These two protein chains interact to form a complex.

Interface contacts:
Residue I33 in the second protein is in contact with residue S53 in the first protein (closest heavy-atom distance 2.7 Å).
Residue S53 in the second protein is in contact with residue I33 in the first protein (closest heavy-atom distance 3.1 Å).
Residue I55 in the second protein interacts with residue I58 in the first protein (closest heavy-atom distance 4.5 Å).
Residue S16 in the second protein contacts residue I58 in the first protein (closest heavy-atom distance 4.2 Å).
Residue H34 in the second protein interacts with residue D49 in the first protein (closest heavy-atom distance 3.5 Å).
Residue L36 in the second protein contacts residue I58 in the first protein (closest heavy-atom distance 4.7 Å).
Residue F99 in the second protein is in contact with residue N57 in the first protein (closest heavy-atom distance 4.4 Å).
Residue H34 in the second protein contacts residue H34 in the first protein (closest heavy-atom distance 3.2 Å).
Residue W13 in the second protein contacts residue N57 in the first protein (closest heavy-atom distance 4.2 Å).
Residue F52 in the second protein contacts residue I33 in the first protein (closest heavy-atom distance 4.4 Å).
Residue I33 in the second protein interacts with residue F50 in the first protein (closest heavy-atom distance 4.8 Å).
Residue I58 in the second protein interacts with residue W13 in the first protein (closest heavy-atom distance 3.5 Å).
Residue F52 in the second protein is in contact with residue I58 in the first protein (closest heavy-atom distance 4.4 Å).
Residue W13 in the second protein contacts residue I58 in the first protein (closest heavy-atom distance 3.5 Å).
Residue I58 in the second protein contacts residue F52 in the first protein (closest heavy-atom distance 4.4 Å).
Residue I33 in the second protein contacts residue I48 in the first protein (closest heavy-atom distance 4.5 Å).
Residue I33 in the second protein contacts residue F52 in the first protein (closest heavy-atom distance 3.5 Å).
Residue N57 in the second protein is in contact with residue W13 in the first protein (closest heavy-atom distance 4.2 Å).
Residue D49 in the second protein interacts with residue H34 in the first protein (closest heavy-atom distance 3.5 Å).
Residue G59 in the second protein interacts with residue I33 in the first protein (closest heavy-atom distance 4.2 Å).
Residue I58 in the second protein contacts residue I33 in the first protein (closest heavy-atom distance 3.2 Å).
Residue D49 in the second protein interacts with residue I33 in the first protein (closest heavy-atom distance 3.6 Å).
Residue N57 in the second protein contacts residue F99 in the first protein (closest heavy-atom distance 4.4 Å).
Residue Q9 in the second protein is in contact with residue F99 in the first protein (closest heavy-atom distance 4.5 Å).
Residue I33 in the second protein is in contact with residue D49 in the first protein (closest heavy-atom distance 2.7 Å).
Residue I58 in the second protein interacts with residue S16 in the first protein (closest heavy-atom distance 4.2 Å).
Residue I33 in the second protein contacts residue I58 in the first protein (closest heavy-atom distance 4.2 Å).
Residue F99 in the second protein is in contact with residue I55 in the first protein (closest heavy-atom distance 3.6 Å).
Residue I55 in the second protein interacts with residue F99 in the first protein (closest heavy-atom distance 3.6 Å).
Residue F99 in the second protein is in contact with residue Q9 in the first protein (closest heavy-atom distance 4.5 Å).
Residue I58 in the second protein is in contact with residue L36 in the first protein (closest heavy-atom distance 4.7 Å).

Sequence of the first protein:
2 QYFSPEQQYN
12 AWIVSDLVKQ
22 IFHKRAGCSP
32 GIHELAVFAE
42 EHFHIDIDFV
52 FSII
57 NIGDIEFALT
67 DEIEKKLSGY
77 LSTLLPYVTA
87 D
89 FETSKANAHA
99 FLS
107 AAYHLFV

Sequence of the second protein:
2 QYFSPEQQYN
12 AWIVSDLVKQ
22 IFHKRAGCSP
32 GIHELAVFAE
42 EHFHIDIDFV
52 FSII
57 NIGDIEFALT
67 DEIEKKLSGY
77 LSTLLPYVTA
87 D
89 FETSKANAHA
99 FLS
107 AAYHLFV